Sequence of chain A:
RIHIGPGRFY

This data describes a binding interaction between two proteins.

Sequence of chain B:
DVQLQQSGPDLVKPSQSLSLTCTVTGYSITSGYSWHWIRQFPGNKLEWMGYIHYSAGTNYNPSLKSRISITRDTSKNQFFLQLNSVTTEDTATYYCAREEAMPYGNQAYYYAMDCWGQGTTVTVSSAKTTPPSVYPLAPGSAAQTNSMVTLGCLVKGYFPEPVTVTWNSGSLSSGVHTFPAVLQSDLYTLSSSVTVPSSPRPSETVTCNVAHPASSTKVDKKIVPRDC

Interface contacts:
Residue Y109 in chain B interacts with residue R6 in chain A (closest heavy-atom distance 2.9 Å).
Residue Y51 in chain B is in contact with residue F15 in chain A (closest heavy-atom distance 3.8 Å).
Residue A108 in chain B interacts with residue H8 in chain A (closest heavy-atom distance 3.8 Å).
Residue Y110 in chain B interacts with residue H8 in chain A (closest heavy-atom distance 3.8 Å).
Residue H53 in chain B contacts residue F15 in chain A (closest heavy-atom distance 3.6 Å).
Residue Y104 in chain B contacts residue H8 in chain A (closest heavy-atom distance 3.5 Å).
Residue Y33 in chain B contacts residue I9 in chain A (closest heavy-atom distance 4.0 Å).
Residue N59 in chain B contacts residue F15 in chain A (closest heavy-atom distance 4.4 Å).
Residue Y111 in chain B interacts with residue H8 in chain A (closest heavy-atom distance 3.5 Å).
Residue G57 in chain B is in contact with residue F15 in chain A (closest heavy-atom distance 3.7 Å).
Residue Y109 in chain B interacts with residue H8 in chain A (closest heavy-atom distance 2.7 Å).
Residue Y109 in chain B interacts with residue I7 in chain A (closest heavy-atom distance 3.4 Å).
Residue T58 in chain B contacts residue F15 in chain A (closest heavy-atom distance 3.7 Å).
Residue Y33 in chain B is in contact with residue F15 in chain A (closest heavy-atom distance 4.1 Å).
Residue Y111 in chain B interacts with residue I7 in chain A (closest heavy-atom distance 4.2 Å).
Residue H36 in chain B contacts residue R13 in chain A (closest heavy-atom distance 3.9 Å).
Residue A108 in chain B contacts residue R6 in chain A (closest heavy-atom distance 3.3 Å).
Residue Q107 in chain B is in contact with residue R6 in chain A (closest heavy-atom distance 3.8 Å).
Residue E99 in chain B interacts with residue R13 in chain A (closest heavy-atom distance 2.9 Å).
Residue Y33 in chain B is in contact with residue R13 in chain A (closest heavy-atom distance 4.5 Å).
Residue Y111 in chain B is in contact with residue I9 in chain A (closest heavy-atom distance 3.6 Å).
Residue S55 in chain B is in contact with residue F15 in chain A (closest heavy-atom distance 4.4 Å).
Residue Y51 in chain B interacts with residue R13 in chain A (closest heavy-atom distance 3.6 Å).